Sequence of chain A:
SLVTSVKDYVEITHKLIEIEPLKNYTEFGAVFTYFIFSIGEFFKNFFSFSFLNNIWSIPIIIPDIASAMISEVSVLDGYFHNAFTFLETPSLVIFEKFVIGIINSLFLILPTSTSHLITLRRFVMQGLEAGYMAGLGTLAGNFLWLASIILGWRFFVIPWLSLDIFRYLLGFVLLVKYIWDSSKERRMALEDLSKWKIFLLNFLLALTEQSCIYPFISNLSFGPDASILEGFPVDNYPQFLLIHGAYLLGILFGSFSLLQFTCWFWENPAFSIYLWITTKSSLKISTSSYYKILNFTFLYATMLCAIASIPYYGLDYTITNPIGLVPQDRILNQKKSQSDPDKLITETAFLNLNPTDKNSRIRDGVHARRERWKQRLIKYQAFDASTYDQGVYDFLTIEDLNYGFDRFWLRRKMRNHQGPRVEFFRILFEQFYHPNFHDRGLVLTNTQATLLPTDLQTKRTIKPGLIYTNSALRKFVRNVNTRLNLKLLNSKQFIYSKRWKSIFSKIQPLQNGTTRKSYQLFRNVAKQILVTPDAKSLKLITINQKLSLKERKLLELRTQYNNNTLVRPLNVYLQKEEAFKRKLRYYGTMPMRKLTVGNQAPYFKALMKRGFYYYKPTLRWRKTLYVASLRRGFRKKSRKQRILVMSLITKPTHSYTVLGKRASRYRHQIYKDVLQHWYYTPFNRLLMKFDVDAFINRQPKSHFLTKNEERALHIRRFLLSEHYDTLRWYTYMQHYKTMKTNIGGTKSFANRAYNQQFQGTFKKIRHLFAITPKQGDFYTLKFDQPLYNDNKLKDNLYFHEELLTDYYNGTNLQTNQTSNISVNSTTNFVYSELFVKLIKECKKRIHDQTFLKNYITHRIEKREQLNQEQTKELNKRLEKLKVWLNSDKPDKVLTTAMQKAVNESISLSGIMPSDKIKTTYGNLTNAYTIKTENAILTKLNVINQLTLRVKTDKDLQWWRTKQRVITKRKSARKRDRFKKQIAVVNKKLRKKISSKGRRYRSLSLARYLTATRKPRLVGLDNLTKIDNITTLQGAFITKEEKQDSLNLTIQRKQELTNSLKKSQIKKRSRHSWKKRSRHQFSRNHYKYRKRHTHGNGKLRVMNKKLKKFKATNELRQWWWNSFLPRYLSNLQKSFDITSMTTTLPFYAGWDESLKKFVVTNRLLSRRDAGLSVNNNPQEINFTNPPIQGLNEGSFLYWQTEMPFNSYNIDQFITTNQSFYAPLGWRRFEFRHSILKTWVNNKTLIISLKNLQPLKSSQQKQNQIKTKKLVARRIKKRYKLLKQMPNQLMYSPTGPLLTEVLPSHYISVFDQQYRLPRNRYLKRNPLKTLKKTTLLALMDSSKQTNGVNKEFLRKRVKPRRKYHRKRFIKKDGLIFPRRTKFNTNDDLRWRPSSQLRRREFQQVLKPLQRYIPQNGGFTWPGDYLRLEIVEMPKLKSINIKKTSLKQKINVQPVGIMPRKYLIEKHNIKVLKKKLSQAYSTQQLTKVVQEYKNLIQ

These two protein chains interact to form a complex.

Residue-level contacts at the interface:
Residue V1377 in chain A is in contact with residue V622 in chain B (closest heavy-atom distance 3.4 Å).
Residue S1422 in chain A contacts residue S628 in chain B (closest heavy-atom distance 2.4 Å).
Residue K1355 in chain A is in contact with residue E554 in chain B (closest heavy-atom distance 3.0 Å).
Residue Y1447 in chain A is in contact with residue N902 in chain B (closest heavy-atom distance 3.4 Å).
Residue K1230 in chain A interacts with residue D837 in chain B (closest heavy-atom distance 3.0 Å).
Residue S1422 in chain A is in contact with residue E627 in chain B (closest heavy-atom distance 3.3 Å).
Residue R1427 in chain A is in contact with residue D635 in chain B (closest heavy-atom distance 3.3 Å).
Residue Q1257 in chain A interacts with residue L861 in chain B (closest heavy-atom distance 3.3 Å).
Residue Q1257 in chain A interacts with residue R862 in chain B (closest heavy-atom distance 3.4 Å).
Residue K1467 in chain A interacts with residue D566 in chain B (closest heavy-atom distance 3.3 Å).
Residue R1427 in chain A contacts residue D644 in chain B (closest heavy-atom distance 3.3 Å).
Residue K1244 in chain A is in contact with residue T869 in chain B (closest heavy-atom distance 3.4 Å).
Residue K1256 in chain A contacts residue D847 in chain B (closest heavy-atom distance 2.6 Å).
Residue Y1447 in chain A interacts with residue G901 in chain B (closest heavy-atom distance 3.2 Å).
Residue R1240 in chain A is in contact with residue E873 in chain B (closest heavy-atom distance 3.3 Å).
Residue Q632 in chain A interacts with residue G730 in chain B (closest heavy-atom distance 2.8 Å).
Residue K1070 in chain A interacts with residue E562 in chain B (closest heavy-atom distance 3.3 Å).
Residue W1234 in chain A interacts with residue P840 in chain B (closest heavy-atom distance 3.4 Å).
Residue R1427 in chain A contacts residue E643 in chain B (closest heavy-atom distance 3.2 Å).
Residue G1378 in chain A interacts with residue E623 in chain B (closest heavy-atom distance 2.9 Å).
Residue K1421 in chain A contacts residue E627 in chain B (closest heavy-atom distance 3.0 Å).
Residue K1227 in chain A interacts with residue W838 in chain B (closest heavy-atom distance 3.2 Å).
Residue R1253 in chain A is in contact with residue R831 in chain B (closest heavy-atom distance 3.2 Å).
Residue V1260 in chain A contacts residue R862 in chain B (closest heavy-atom distance 3.3 Å).
Residue F1254 in chain A contacts residue E538 in chain B (closest heavy-atom distance 3.3 Å).
Residue K1060 in chain A contacts residue N573 in chain B (closest heavy-atom distance 3.3 Å).
Residue R1253 in chain A is in contact with residue E538 in chain B (closest heavy-atom distance 3.4 Å).
Residue R1427 in chain A interacts with residue G637 in chain B (closest heavy-atom distance 2.7 Å).
Residue Q1257 in chain A is in contact with residue I849 in chain B (closest heavy-atom distance 3.4 Å).
Residue Q632 in chain A is in contact with residue P728 in chain B (closest heavy-atom distance 3.2 Å).
Residue K1238 in chain A contacts residue P840 in chain B (closest heavy-atom distance 3.1 Å).
Residue R1249 in chain A contacts residue E542 in chain B (closest heavy-atom distance 2.8 Å).
Residue K1425 in chain A interacts with residue D632 in chain B (closest heavy-atom distance 3.2 Å).
Residue V1241 in chain A is in contact with residue G841 in chain B (closest heavy-atom distance 3.4 Å).
Residue L1224 in chain A contacts residue W838 in chain B (closest heavy-atom distance 3.3 Å).
Residue K1250 in chain A is in contact with residue E882 in chain B (closest heavy-atom distance 3.4 Å).
Residue R1225 in chain A is in contact with residue G804 in chain B (closest heavy-atom distance 3.2 Å).
Residue K1057 in chain A is in contact with residue W590 in chain B (closest heavy-atom distance 3.3 Å).
Residue V1226 in chain A is in contact with residue W838 in chain B (closest heavy-atom distance 3.2 Å).
Residue T1237 in chain A interacts with residue P840 in chain B (closest heavy-atom distance 3.0 Å).
Residue Y1447 in chain A is in contact with residue G876 in chain B (closest heavy-atom distance 2.3 Å).
Residue R1427 in chain A is in contact with residue F636 in chain B (closest heavy-atom distance 3.0 Å).
Residue K1449 in chain A contacts residue D871 in chain B (closest heavy-atom distance 2.9 Å).
Residue Q1257 in chain A interacts with residue E851 in chain B (closest heavy-atom distance 3.3 Å).
Residue D1252 in chain A is in contact with residue D847 in chain B (closest heavy-atom distance 3.3 Å).
Residue K1425 in chain A contacts residue V630 in chain B (closest heavy-atom distance 3.2 Å).
Residue K1350 in chain A interacts with residue E685 in chain B (closest heavy-atom distance 3.4 Å).
Residue R1253 in chain A is in contact with residue S541 in chain B (closest heavy-atom distance 3.0 Å).
Residue R1358 in chain A interacts with residue E570 in chain B (closest heavy-atom distance 3.4 Å).
Residue R1253 in chain A contacts residue A830 in chain B (closest heavy-atom distance 3.2 Å).
Residue R1225 in chain A interacts with residue P805 in chain B (closest heavy-atom distance 3.2 Å).
Residue K1463 in chain A interacts with residue E565 in chain B (closest heavy-atom distance 3.3 Å).
Residue K1227 in chain A contacts residue D837 in chain B (closest heavy-atom distance 2.9 Å).
Residue R1253 in chain A interacts with residue D847 in chain B (closest heavy-atom distance 2.6 Å).
Residue Y1447 in chain A interacts with residue E873 in chain B (closest heavy-atom distance 3.0 Å).
Residue R1358 in chain A contacts residue E565 in chain B (closest heavy-atom distance 2.5 Å).
Residue K1398 in chain A contacts residue E615 in chain B (closest heavy-atom distance 3.3 Å).
Residue W1234 in chain A interacts with residue D837 in chain B (closest heavy-atom distance 2.8 Å).
Residue L1224 in chain A contacts residue P805 in chain B (closest heavy-atom distance 3.3 Å).
Residue V1053 in chain A is in contact with residue D588 in chain B (closest heavy-atom distance 3.3 Å).

Sequence of chain B:
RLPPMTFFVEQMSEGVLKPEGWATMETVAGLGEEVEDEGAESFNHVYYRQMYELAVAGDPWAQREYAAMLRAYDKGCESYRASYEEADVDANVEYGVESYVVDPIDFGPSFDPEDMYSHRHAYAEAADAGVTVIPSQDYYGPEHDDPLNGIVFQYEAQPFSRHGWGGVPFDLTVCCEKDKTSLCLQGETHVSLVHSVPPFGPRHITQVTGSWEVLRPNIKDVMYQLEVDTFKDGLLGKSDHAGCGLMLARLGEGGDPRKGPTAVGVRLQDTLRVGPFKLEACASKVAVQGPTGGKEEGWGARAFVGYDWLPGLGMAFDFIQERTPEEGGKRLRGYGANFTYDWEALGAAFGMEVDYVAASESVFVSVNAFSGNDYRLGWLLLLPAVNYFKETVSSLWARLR